Sequence of the first protein:
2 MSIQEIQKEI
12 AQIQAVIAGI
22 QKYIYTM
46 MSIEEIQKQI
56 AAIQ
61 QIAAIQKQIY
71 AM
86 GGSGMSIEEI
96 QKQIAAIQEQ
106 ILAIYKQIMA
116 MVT

Contacts between the two chains:
Residue F144 in the second protein interacts with residue V17 in the first protein (closest heavy-atom distance 3.9 Å).
Residue H29 in the second protein is in contact with residue Y24 in the first protein (closest heavy-atom distance 3.6 Å).
Residue L140 in the second protein is in contact with residue V17 in the first protein (closest heavy-atom distance 4.3 Å).
Residue S100 in the second protein contacts residue T118 in the first protein (closest heavy-atom distance 3.4 Å).
Residue P30 in the second protein interacts with residue Y24 in the first protein (closest heavy-atom distance 3.5 Å).
Residue E39 in the second protein contacts residue Q13 in the first protein (closest heavy-atom distance 4.6 Å).
Residue L141 in the second protein contacts residue V17 in the first protein (closest heavy-atom distance 4.0 Å).
Residue L37 in the second protein contacts residue V17 in the first protein (closest heavy-atom distance 4.6 Å).
Residue V32 in the second protein is in contact with residue A16 in the first protein (closest heavy-atom distance 3.7 Å).
Residue V32 in the second protein interacts with residue V17 in the first protein (closest heavy-atom distance 4.2 Å).
Residue L140 in the second protein contacts residue L107 in the first protein (closest heavy-atom distance 3.9 Å).
Residue L96 in the second protein is in contact with residue M114 in the first protein (closest heavy-atom distance 3.5 Å).
Residue W137 in the second protein is in contact with residue I14 in the first protein (closest heavy-atom distance 4.0 Å).
Residue P101 in the second protein is in contact with residue Y24 in the first protein (closest heavy-atom distance 4.3 Å).
Residue S27 in the second protein is in contact with residue Y24 in the first protein (closest heavy-atom distance 3.4 Å).
Residue L31 in the second protein interacts with residue A16 in the first protein (closest heavy-atom distance 4.6 Å).
Residue P30 in the second protein contacts residue G20 in the first protein (closest heavy-atom distance 3.9 Å).
Residue P30 in the second protein contacts residue M114 in the first protein (closest heavy-atom distance 3.8 Å).
Residue L140 in the second protein contacts residue Y110 in the first protein (closest heavy-atom distance 3.4 Å).
Residue P94 in the second protein is in contact with residue Y110 in the first protein (closest heavy-atom distance 3.7 Å).
Residue W137 in the second protein interacts with residue I106 in the first protein (closest heavy-atom distance 3.8 Å).
Residue W137 in the second protein contacts residue Q13 in the first protein (closest heavy-atom distance 4.5 Å).
Residue L96 in the second protein is in contact with residue Y110 in the first protein (closest heavy-atom distance 3.7 Å).
Residue L37 in the second protein interacts with residue Q13 in the first protein (closest heavy-atom distance 4.3 Å).
Residue H29 in the second protein is in contact with residue Y110 in the first protein (closest heavy-atom distance 2.8 Å).
Residue D99 in the second protein contacts residue T118 in the first protein (closest heavy-atom distance 3.6 Å).
Residue R143 in the second protein interacts with residue Y110 in the first protein (closest heavy-atom distance 3.0 Å).
Residue H29 in the second protein interacts with residue M114 in the first protein (closest heavy-atom distance 4.6 Å).
Residue P136 in the second protein contacts residue L107 in the first protein (closest heavy-atom distance 4.1 Å).
Residue A28 in the second protein contacts residue Y24 in the first protein (closest heavy-atom distance 3.2 Å).
Residue W137 in the second protein interacts with residue L107 in the first protein (closest heavy-atom distance 4.1 Å).
Residue L97 in the second protein is in contact with residue T118 in the first protein (closest heavy-atom distance 4.0 Å).
Residue W137 in the second protein interacts with residue V17 in the first protein (closest heavy-atom distance 4.2 Å).
Residue P101 in the second protein interacts with residue T118 in the first protein (closest heavy-atom distance 4.2 Å).
Residue L37 in the second protein is in contact with residue A16 in the first protein (closest heavy-atom distance 3.9 Å).
Residue P94 in the second protein contacts residue K111 in the first protein (closest heavy-atom distance 3.6 Å).
Residue L140 in the second protein interacts with residue I106 in the first protein (closest heavy-atom distance 4.8 Å).
Residue P30 in the second protein interacts with residue I21 in the first protein (closest heavy-atom distance 4.2 Å).
Residue L31 in the second protein is in contact with residue I21 in the first protein (closest heavy-atom distance 4.8 Å).
Residue P101 in the second protein interacts with residue V117 in the first protein (closest heavy-atom distance 3.6 Å).
Residue P30 in the second protein interacts with residue Y110 in the first protein (closest heavy-atom distance 4.6 Å).
Residue E93 in the second protein contacts residue K111 in the first protein (closest heavy-atom distance 2.9 Å).
Residue A28 in the second protein is in contact with residue M114 in the first protein (closest heavy-atom distance 5.0 Å).
Residue L31 in the second protein interacts with residue G20 in the first protein (closest heavy-atom distance 3.0 Å).
Residue P94 in the second protein is in contact with residue L107 in the first protein (closest heavy-atom distance 4.0 Å).
Residue W137 in the second protein interacts with residue Q103 in the first protein (closest heavy-atom distance 3.4 Å).
Residue D36 in the second protein interacts with residue A16 in the first protein (closest heavy-atom distance 3.4 Å).
Residue L141 in the second protein is in contact with residue Q13 in the first protein (closest heavy-atom distance 3.5 Å).

Sequence of the second protein:
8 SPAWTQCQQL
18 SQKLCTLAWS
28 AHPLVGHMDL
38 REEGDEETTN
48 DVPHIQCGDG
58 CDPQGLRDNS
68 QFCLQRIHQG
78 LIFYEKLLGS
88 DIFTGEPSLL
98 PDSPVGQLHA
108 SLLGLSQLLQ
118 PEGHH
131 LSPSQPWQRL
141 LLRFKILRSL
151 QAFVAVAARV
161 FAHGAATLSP

These two protein chains interact to form a complex.